Sequence of chain A:
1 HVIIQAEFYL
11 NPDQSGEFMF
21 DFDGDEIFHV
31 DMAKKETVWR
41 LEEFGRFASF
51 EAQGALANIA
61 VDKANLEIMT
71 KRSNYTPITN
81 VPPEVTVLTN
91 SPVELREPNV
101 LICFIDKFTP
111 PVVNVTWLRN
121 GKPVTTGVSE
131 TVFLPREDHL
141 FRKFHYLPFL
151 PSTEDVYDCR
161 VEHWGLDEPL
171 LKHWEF

Sequence of chain B:
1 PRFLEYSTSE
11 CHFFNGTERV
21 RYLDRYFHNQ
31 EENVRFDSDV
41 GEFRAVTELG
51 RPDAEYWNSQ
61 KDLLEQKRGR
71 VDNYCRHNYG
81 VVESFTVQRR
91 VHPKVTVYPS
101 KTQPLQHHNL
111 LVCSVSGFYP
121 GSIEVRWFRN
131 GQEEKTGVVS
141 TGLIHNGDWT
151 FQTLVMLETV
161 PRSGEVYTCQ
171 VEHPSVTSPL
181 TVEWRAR

This data describes a binding interaction between two proteins.

Interface contacts:
Residue W149 in chain B contacts residue E26 in chain A (closest heavy-atom distance 2.6 Å).
Residue F3 in chain B interacts with residue L10 in chain A (closest heavy-atom distance 3.3 Å).
Residue F3 in chain B contacts residue T76 in chain A (closest heavy-atom distance 3.0 Å).
Residue G147 in chain B contacts residue F144 in chain A (closest heavy-atom distance 3.5 Å).
Residue S9 in chain B interacts with residue Q5 in chain A (closest heavy-atom distance 2.9 Å).
Residue Y6 in chain B is in contact with residue P135 in chain A (closest heavy-atom distance 3.3 Å).
Residue F3 in chain B contacts residue P12 in chain A (closest heavy-atom distance 3.5 Å).
Residue N29 in chain B interacts with residue P77 in chain A (closest heavy-atom distance 3.3 Å).
Residue N29 in chain B contacts residue I78 in chain A (closest heavy-atom distance 3.2 Å).
Residue Q152 in chain B contacts residue L88 in chain A (closest heavy-atom distance 3.1 Å).
Residue Y6 in chain B interacts with residue E7 in chain A (closest heavy-atom distance 3.2 Å).
Residue E5 in chain B is in contact with residue N65 in chain A (closest heavy-atom distance 3.4 Å).
Residue F27 in chain B interacts with residue H139 in chain A (closest heavy-atom distance 3.2 Å).
Residue G147 in chain B contacts residue R40 in chain A (closest heavy-atom distance 2.7 Å).
Residue S7 in chain B is in contact with residue D62 in chain A (closest heavy-atom distance 2.9 Å).
Residue Y74 in chain B interacts with residue Q5 in chain A (closest heavy-atom distance 2.9 Å).
Residue Q152 in chain B interacts with residue T89 in chain A (closest heavy-atom distance 3.4 Å).
Residue Q30 in chain B is in contact with residue T79 in chain A (closest heavy-atom distance 2.8 Å).
Residue E5 in chain B contacts residue F8 in chain A (closest heavy-atom distance 3.2 Å).
Residue S9 in chain B interacts with residue I4 in chain A (closest heavy-atom distance 3.5 Å).
Residue Q30 in chain B interacts with residue H139 in chain A (closest heavy-atom distance 3.1 Å).
Residue R89 in chain B interacts with residue L41 in chain A (closest heavy-atom distance 3.5 Å).
Residue N33 in chain B contacts residue M69 in chain A (closest heavy-atom distance 3.4 Å).
Residue F85 in chain B interacts with residue F44 in chain A (closest heavy-atom distance 3.3 Å).
Residue W149 in chain B is in contact with residue R40 in chain A (closest heavy-atom distance 3.5 Å).
Residue F3 in chain B is in contact with residue N11 in chain A (closest heavy-atom distance 2.8 Å).
Residue T86 in chain B interacts with residue F22 in chain A (closest heavy-atom distance 3.5 Å).
Residue G147 in chain B interacts with residue Y146 in chain A (closest heavy-atom distance 3.2 Å).
Residue N146 in chain B is in contact with residue F144 in chain A (closest heavy-atom distance 3.4 Å).
Residue C11 in chain B is in contact with residue I3 in chain A (closest heavy-atom distance 2.9 Å).
Residue E5 in chain B interacts with residue M69 in chain A (closest heavy-atom distance 3.5 Å).
Residue F13 in chain B is in contact with residue I3 in chain A (closest heavy-atom distance 3.5 Å).
Residue H145 in chain B contacts residue D25 in chain A (closest heavy-atom distance 3.1 Å).
Residue Y119 in chain B contacts residue D25 in chain A (closest heavy-atom distance 3.3 Å).
Residue H145 in chain B contacts residue F144 in chain A (closest heavy-atom distance 3.1 Å).
Residue S116 in chain B contacts residue N90 in chain A (closest heavy-atom distance 3.1 Å).
Residue H145 in chain B is in contact with residue D23 in chain A (closest heavy-atom distance 3.3 Å).
Residue V87 in chain B contacts residue F22 in chain A (closest heavy-atom distance 3.5 Å).
Residue R2 in chain B interacts with residue D13 in chain A (closest heavy-atom distance 2.6 Å).
Residue P1 in chain B interacts with residue P12 in chain A (closest heavy-atom distance 3.3 Å).
Residue E5 in chain B contacts residue Y9 in chain A (closest heavy-atom distance 3.0 Å).
Residue T8 in chain B interacts with residue Q5 in chain A (closest heavy-atom distance 3.3 Å).
Residue F3 in chain B contacts residue Y75 in chain A (closest heavy-atom distance 3.3 Å).
Residue C11 in chain B contacts residue V2 in chain A (closest heavy-atom distance 3.4 Å).
Residue V87 in chain B contacts residue H1 in chain A (closest heavy-atom distance 3.4 Å).
Residue F13 in chain B interacts with residue H1 in chain A (closest heavy-atom distance 3.2 Å).
Residue S7 in chain B interacts with residue E7 in chain A (closest heavy-atom distance 2.7 Å).
Residue R2 in chain B contacts residue P12 in chain A (closest heavy-atom distance 3.3 Å).
Residue Q30 in chain B contacts residue I78 in chain A (closest heavy-atom distance 3.2 Å).
Residue R2 in chain B contacts residue P77 in chain A (closest heavy-atom distance 3.4 Å).
Residue H28 in chain B contacts residue S73 in chain A (closest heavy-atom distance 3.5 Å).
Residue N146 in chain B is in contact with residue Y146 in chain A (closest heavy-atom distance 2.8 Å).
Residue D148 in chain B contacts residue Y146 in chain A (closest heavy-atom distance 3.3 Å).
Residue N29 in chain B interacts with residue T76 in chain A (closest heavy-atom distance 2.8 Å).
Residue L49 in chain B contacts residue R72 in chain A (closest heavy-atom distance 2.8 Å).
Residue D53 in chain B is in contact with residue R72 in chain A (closest heavy-atom distance 2.7 Å).
Residue W149 in chain B interacts with residue D25 in chain A (closest heavy-atom distance 3.4 Å).
Residue R2 in chain B is in contact with residue W164 in chain A (closest heavy-atom distance 2.7 Å).
Residue T8 in chain B contacts residue I4 in chain A (closest heavy-atom distance 3.3 Å).
Residue R2 in chain B interacts with residue I78 in chain A (closest heavy-atom distance 3.3 Å).